Sequence of the second protein:
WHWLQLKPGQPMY

The following describes two proteins that form a bound complex.

Sequence of the first protein:
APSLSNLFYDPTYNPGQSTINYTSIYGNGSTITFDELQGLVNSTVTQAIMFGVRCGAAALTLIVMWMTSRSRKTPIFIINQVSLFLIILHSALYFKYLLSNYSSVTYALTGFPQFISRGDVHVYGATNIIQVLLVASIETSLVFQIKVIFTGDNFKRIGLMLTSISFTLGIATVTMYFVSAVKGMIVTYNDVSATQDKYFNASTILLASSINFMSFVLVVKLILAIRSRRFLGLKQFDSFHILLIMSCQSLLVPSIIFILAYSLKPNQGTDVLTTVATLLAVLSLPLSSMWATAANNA

Residue-level contacts at the interface:
Residue Y128 in the first protein interacts with residue Q10 in the second protein (closest heavy-atom distance 3.4 Å).
Residue N205 in the first protein is in contact with residue W3 in the second protein (closest heavy-atom distance 3.4 Å).
Residue Y101 in the first protein interacts with residue P11 in the second protein (closest heavy-atom distance 3.8 Å).
Residue F204 in the first protein contacts residue L6 in the second protein (closest heavy-atom distance 3.6 Å).
Residue Q51 in the first protein interacts with residue K7 in the second protein (closest heavy-atom distance 4.2 Å).
Residue Q135 in the first protein interacts with residue M12 in the second protein (closest heavy-atom distance 3.6 Å).
Residue Y181 in the first protein interacts with residue M12 in the second protein (closest heavy-atom distance 3.6 Å).
Residue Y98 in the first protein is in contact with residue P11 in the second protein (closest heavy-atom distance 4.0 Å).
Residue Y266 in the first protein is in contact with residue W3 in the second protein (closest heavy-atom distance 4.1 Å).
Residue V196 in the first protein contacts residue P8 in the second protein (closest heavy-atom distance 4.1 Å).
Residue Q135 in the first protein contacts residue Y13 in the second protein (closest heavy-atom distance 2.4 Å).
Residue Y98 in the first protein is in contact with residue Q10 in the second protein (closest heavy-atom distance 3.1 Å).
Residue F204 in the first protein is in contact with residue M12 in the second protein (closest heavy-atom distance 3.3 Å).
Residue N132 in the first protein contacts residue P11 in the second protein (closest heavy-atom distance 3.6 Å).
Residue Y111 in the first protein is in contact with residue P8 in the second protein (closest heavy-atom distance 4.0 Å).
Residue N205 in the first protein interacts with residue L4 in the second protein (closest heavy-atom distance 3.0 Å).
Residue Y101 in the first protein contacts residue K7 in the second protein (closest heavy-atom distance 3.6 Å).
Residue T199 in the first protein contacts residue P8 in the second protein (closest heavy-atom distance 3.7 Å).
Residue T278 in the first protein contacts residue Y13 in the second protein (closest heavy-atom distance 4.2 Å).
Residue I263 in the first protein interacts with residue W1 in the second protein (closest heavy-atom distance 4.1 Å).
Residue S267 in the first protein interacts with residue W1 in the second protein (closest heavy-atom distance 4.0 Å).
Residue T208 in the first protein is in contact with residue L4 in the second protein (closest heavy-atom distance 4.2 Å).
Residue T279 in the first protein interacts with residue Y13 in the second protein (closest heavy-atom distance 3.0 Å).
Residue D201 in the first protein is in contact with residue Q5 in the second protein (closest heavy-atom distance 2.8 Å).
Residue D275 in the first protein is in contact with residue H2 in the second protein (closest heavy-atom distance 3.4 Å).
Residue Y266 in the first protein is in contact with residue W1 in the second protein (closest heavy-atom distance 3.5 Å).
Residue T278 in the first protein interacts with residue L4 in the second protein (closest heavy-atom distance 4.0 Å).
Residue Y266 in the first protein contacts residue L4 in the second protein (closest heavy-atom distance 3.0 Å).
Residue Y101 in the first protein contacts residue G9 in the second protein (closest heavy-atom distance 4.4 Å).
Residue S184 in the first protein contacts residue M12 in the second protein (closest heavy-atom distance 4.0 Å).
Residue Q51 in the first protein interacts with residue Q10 in the second protein (closest heavy-atom distance 2.5 Å).
Residue N132 in the first protein contacts residue M12 in the second protein (closest heavy-atom distance 3.2 Å).
Residue Y128 in the first protein is in contact with residue G9 in the second protein (closest heavy-atom distance 3.0 Å).
Residue A198 in the first protein interacts with residue P8 in the second protein (closest heavy-atom distance 2.6 Å).
Residue H94 in the first protein interacts with residue M12 in the second protein (closest heavy-atom distance 3.1 Å).
Residue Y101 in the first protein interacts with residue Q10 in the second protein (closest heavy-atom distance 3.5 Å).
Residue H94 in the first protein contacts residue Y13 in the second protein (closest heavy-atom distance 3.1 Å).
Residue L268 in the first protein is in contact with residue H2 in the second protein (closest heavy-atom distance 3.0 Å).
Residue F204 in the first protein interacts with residue Y13 in the second protein (closest heavy-atom distance 3.6 Å).
Residue I209 in the first protein is in contact with residue W3 in the second protein (closest heavy-atom distance 3.8 Å).
Residue P270 in the first protein contacts residue H2 in the second protein (closest heavy-atom distance 3.8 Å).
Residue T48 in the first protein is in contact with residue K7 in the second protein (closest heavy-atom distance 4.2 Å).
Residue Y128 in the first protein contacts residue P11 in the second protein (closest heavy-atom distance 3.5 Å).
Residue S197 in the first protein interacts with residue P8 in the second protein (closest heavy-atom distance 4.2 Å).
Residue Q51 in the first protein contacts residue Y13 in the second protein (closest heavy-atom distance 4.2 Å).
Residue V276 in the first protein contacts residue Y13 in the second protein (closest heavy-atom distance 3.7 Å).
Residue Y266 in the first protein contacts residue H2 in the second protein (closest heavy-atom distance 3.2 Å).
Residue R58 in the first protein interacts with residue Y13 in the second protein (closest heavy-atom distance 3.4 Å).
Residue F204 in the first protein contacts residue L4 in the second protein (closest heavy-atom distance 3.7 Å).
Residue D201 in the first protein contacts residue L6 in the second protein (closest heavy-atom distance 3.9 Å).
Residue A265 in the first protein is in contact with residue H2 in the second protein (closest heavy-atom distance 3.5 Å).
Residue Y106 in the first protein interacts with residue G9 in the second protein (closest heavy-atom distance 4.0 Å).
Residue T199 in the first protein is in contact with residue K7 in the second protein (closest heavy-atom distance 4.0 Å).
Residue D275 in the first protein interacts with residue Q5 in the second protein (closest heavy-atom distance 4.2 Å).
Residue F55 in the first protein is in contact with residue Y13 in the second protein (closest heavy-atom distance 3.8 Å).
Residue D275 in the first protein is in contact with residue Y13 in the second protein (closest heavy-atom distance 3.5 Å).
Residue D201 in the first protein contacts residue L4 in the second protein (closest heavy-atom distance 3.3 Å).
Residue T199 in the first protein contacts residue L6 in the second protein (closest heavy-atom distance 3.8 Å).
Residue D275 in the first protein interacts with residue L4 in the second protein (closest heavy-atom distance 3.6 Å).
Residue T131 in the first protein interacts with residue P11 in the second protein (closest heavy-atom distance 3.6 Å).